Sequence of protein 2:
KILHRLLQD

The following describes two proteins that form a bound complex.

Sequence of protein 1:
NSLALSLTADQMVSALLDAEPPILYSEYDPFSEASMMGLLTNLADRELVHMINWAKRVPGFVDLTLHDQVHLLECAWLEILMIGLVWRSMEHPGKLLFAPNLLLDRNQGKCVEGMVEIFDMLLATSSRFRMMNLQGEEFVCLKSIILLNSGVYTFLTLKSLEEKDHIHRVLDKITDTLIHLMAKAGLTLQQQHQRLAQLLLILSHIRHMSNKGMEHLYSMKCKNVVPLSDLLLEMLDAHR

Residue-level contacts at the interface:
Residue V79 in protein 1 contacts residue L5 in protein 2 (closest heavy-atom distance 3.4 Å).
Residue V79 in protein 1 is in contact with residue H6 in protein 2 (closest heavy-atom distance 4.7 Å).
Residue L75 in protein 1 contacts residue H6 in protein 2 (closest heavy-atom distance 3.8 Å).
Residue I61 in protein 1 interacts with residue L9 in protein 2 (closest heavy-atom distance 4.0 Å).
Residue F70 in protein 1 contacts residue L9 in protein 2 (closest heavy-atom distance 4.5 Å).
Residue E245 in protein 1 is in contact with residue L5 in protein 2 (closest heavy-atom distance 2.7 Å).
Residue K65 in protein 1 contacts residue L8 in protein 2 (closest heavy-atom distance 3.9 Å).
Residue L82 in protein 1 contacts residue L5 in protein 2 (closest heavy-atom distance 4.3 Å).
Residue L242 in protein 1 interacts with residue I4 in protein 2 (closest heavy-atom distance 4.0 Å).
Residue Q78 in protein 1 interacts with residue L9 in protein 2 (closest heavy-atom distance 3.6 Å).
Residue L242 in protein 1 interacts with residue L8 in protein 2 (closest heavy-atom distance 4.0 Å).
Residue V58 in protein 1 interacts with residue L8 in protein 2 (closest heavy-atom distance 4.5 Å).
Residue M246 in protein 1 is in contact with residue L5 in protein 2 (closest heavy-atom distance 3.9 Å).
Residue L82 in protein 1 is in contact with residue L9 in protein 2 (closest heavy-atom distance 3.9 Å).
Residue L75 in protein 1 is in contact with residue Q10 in protein 2 (closest heavy-atom distance 3.8 Å).
Residue E245 in protein 1 interacts with residue K3 in protein 2 (closest heavy-atom distance 3.0 Å).
Residue K65 in protein 1 is in contact with residue L9 in protein 2 (closest heavy-atom distance 3.7 Å).
Residue I61 in protein 1 contacts residue L5 in protein 2 (closest heavy-atom distance 3.7 Å).
Residue E245 in protein 1 is in contact with residue H6 in protein 2 (closest heavy-atom distance 4.6 Å).
Residue D241 in protein 1 contacts residue I4 in protein 2 (closest heavy-atom distance 3.6 Å).
Residue E245 in protein 1 contacts residue I4 in protein 2 (closest heavy-atom distance 2.9 Å).
Residue V79 in protein 1 is in contact with residue L9 in protein 2 (closest heavy-atom distance 4.8 Å).
Residue K65 in protein 1 contacts residue D11 in protein 2 (closest heavy-atom distance 3.0 Å).
Residue L75 in protein 1 interacts with residue L9 in protein 2 (closest heavy-atom distance 4.0 Å).
Residue L242 in protein 1 contacts residue L5 in protein 2 (closest heavy-atom distance 4.4 Å).
Residue I61 in protein 1 is in contact with residue L8 in protein 2 (closest heavy-atom distance 3.5 Å).
Residue E83 in protein 1 interacts with residue L5 in protein 2 (closest heavy-atom distance 4.4 Å).
Residue H76 in protein 1 interacts with residue H6 in protein 2 (closest heavy-atom distance 3.8 Å).